Sequence of chain B:
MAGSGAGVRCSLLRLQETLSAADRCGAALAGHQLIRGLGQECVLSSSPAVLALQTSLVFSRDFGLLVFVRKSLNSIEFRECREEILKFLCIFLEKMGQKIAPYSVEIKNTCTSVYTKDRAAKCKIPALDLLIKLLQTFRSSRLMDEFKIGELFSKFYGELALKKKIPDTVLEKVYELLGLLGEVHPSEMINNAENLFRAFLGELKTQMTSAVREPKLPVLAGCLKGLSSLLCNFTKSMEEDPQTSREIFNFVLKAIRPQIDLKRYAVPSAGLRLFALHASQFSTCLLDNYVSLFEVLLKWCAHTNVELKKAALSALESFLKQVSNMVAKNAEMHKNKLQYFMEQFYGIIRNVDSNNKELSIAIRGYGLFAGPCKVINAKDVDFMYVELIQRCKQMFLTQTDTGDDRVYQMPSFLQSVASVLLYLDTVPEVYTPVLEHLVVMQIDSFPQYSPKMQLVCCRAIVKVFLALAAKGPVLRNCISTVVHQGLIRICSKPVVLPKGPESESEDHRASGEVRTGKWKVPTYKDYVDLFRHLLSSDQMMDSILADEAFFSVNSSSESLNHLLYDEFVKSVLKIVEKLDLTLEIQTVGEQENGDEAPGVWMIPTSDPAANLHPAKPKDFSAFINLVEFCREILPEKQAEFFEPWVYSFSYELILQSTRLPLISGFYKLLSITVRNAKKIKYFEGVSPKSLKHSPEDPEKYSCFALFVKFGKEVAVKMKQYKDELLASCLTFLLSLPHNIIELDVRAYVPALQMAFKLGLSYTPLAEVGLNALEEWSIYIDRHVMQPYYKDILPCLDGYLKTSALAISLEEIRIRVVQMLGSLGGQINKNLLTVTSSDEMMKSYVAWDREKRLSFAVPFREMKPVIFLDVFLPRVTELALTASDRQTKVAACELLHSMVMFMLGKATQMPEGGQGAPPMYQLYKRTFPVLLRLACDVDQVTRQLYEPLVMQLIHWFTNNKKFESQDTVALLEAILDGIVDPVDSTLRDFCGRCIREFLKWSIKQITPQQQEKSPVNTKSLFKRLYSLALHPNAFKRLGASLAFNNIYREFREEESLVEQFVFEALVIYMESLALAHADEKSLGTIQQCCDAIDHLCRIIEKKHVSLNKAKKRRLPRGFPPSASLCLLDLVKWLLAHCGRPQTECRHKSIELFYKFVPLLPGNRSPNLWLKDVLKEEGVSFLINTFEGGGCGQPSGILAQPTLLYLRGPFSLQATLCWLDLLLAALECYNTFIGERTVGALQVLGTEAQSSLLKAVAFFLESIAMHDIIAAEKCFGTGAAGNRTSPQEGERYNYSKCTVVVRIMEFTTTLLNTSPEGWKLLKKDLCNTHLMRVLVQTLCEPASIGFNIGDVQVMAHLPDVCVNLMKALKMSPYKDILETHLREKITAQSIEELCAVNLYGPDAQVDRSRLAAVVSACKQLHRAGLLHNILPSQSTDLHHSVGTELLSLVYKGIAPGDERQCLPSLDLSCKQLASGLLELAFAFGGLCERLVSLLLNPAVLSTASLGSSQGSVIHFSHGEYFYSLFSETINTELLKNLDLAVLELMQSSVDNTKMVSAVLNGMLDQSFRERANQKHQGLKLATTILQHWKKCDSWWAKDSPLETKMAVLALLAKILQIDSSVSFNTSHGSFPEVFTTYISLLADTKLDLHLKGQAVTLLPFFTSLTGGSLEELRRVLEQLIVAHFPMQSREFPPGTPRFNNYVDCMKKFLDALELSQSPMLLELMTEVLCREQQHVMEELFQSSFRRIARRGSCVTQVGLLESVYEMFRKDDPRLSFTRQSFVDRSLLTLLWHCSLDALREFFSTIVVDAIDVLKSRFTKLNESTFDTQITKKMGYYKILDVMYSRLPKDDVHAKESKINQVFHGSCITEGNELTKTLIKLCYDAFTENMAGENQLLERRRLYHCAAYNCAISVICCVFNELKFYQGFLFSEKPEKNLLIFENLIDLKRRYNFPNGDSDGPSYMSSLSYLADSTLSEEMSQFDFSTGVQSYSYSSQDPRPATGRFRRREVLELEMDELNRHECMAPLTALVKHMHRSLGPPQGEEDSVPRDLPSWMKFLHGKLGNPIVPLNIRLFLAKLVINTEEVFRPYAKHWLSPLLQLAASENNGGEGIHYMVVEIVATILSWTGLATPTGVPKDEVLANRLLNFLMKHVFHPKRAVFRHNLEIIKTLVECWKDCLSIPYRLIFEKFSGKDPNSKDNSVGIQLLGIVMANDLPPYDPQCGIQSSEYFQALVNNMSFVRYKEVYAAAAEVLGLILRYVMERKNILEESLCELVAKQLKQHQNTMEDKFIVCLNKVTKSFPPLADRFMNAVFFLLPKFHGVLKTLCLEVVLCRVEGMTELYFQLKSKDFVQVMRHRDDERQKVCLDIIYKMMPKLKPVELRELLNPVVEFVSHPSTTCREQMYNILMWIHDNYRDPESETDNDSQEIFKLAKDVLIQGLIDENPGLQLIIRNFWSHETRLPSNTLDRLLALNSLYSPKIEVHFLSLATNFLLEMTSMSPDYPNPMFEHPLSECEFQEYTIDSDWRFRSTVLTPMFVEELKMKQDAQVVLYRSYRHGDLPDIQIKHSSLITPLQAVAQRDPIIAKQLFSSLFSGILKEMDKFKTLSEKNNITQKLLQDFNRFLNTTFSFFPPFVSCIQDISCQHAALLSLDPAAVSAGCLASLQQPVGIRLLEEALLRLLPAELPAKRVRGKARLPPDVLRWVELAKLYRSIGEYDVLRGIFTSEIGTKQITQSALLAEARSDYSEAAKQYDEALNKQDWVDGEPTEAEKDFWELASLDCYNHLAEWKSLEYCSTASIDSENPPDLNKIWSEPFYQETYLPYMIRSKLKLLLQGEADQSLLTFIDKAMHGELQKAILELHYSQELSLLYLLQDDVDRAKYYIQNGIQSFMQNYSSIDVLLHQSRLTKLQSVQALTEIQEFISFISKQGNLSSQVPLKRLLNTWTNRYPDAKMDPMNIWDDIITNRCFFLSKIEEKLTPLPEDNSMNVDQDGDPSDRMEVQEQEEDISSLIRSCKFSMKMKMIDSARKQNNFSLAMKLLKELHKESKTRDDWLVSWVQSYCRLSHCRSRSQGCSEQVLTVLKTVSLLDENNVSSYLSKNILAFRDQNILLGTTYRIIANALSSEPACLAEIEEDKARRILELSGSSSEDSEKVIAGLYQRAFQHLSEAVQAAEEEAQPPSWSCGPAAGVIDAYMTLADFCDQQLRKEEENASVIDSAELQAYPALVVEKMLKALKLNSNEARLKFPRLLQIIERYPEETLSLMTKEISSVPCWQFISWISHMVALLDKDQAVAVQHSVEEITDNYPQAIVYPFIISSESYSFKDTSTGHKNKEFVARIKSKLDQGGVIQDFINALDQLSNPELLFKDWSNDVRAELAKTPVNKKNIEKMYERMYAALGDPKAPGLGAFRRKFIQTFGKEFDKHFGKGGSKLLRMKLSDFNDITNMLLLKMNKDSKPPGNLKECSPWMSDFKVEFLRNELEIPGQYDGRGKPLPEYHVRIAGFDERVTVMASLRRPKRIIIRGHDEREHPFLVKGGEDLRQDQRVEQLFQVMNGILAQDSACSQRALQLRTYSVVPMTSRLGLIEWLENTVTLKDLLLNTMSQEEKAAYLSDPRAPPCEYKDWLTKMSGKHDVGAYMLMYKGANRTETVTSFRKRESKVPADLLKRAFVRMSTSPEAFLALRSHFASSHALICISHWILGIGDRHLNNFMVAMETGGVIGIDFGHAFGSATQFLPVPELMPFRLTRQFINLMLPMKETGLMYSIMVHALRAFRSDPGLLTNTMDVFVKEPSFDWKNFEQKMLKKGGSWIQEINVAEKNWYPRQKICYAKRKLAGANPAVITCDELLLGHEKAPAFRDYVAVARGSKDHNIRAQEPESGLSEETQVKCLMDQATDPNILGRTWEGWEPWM

Sequence of chain A:
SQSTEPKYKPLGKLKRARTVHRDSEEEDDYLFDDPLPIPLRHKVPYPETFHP

These two protein chains interact to form a complex.

Contacts between the two chains:
Residue E3007 in chain B is in contact with residue I399 in chain A (closest heavy-atom distance 3.9 Å).
Residue A3017 in chain B interacts with residue K404 in chain A (closest heavy-atom distance 4.0 Å).
Residue K3264 in chain B is in contact with residue E388 in chain A (closest heavy-atom distance 4.0 Å).
Residue L3306 in chain B contacts residue D394 in chain A (closest heavy-atom distance 3.5 Å).
Residue Y3090 in chain B contacts residue Y369 in chain A (closest heavy-atom distance 3.1 Å).
Residue F3035 in chain B interacts with residue P413 in chain A (closest heavy-atom distance 3.6 Å).
Residue Q3093 in chain B is in contact with residue L375 in chain A (closest heavy-atom distance 3.4 Å).
Residue M3256 in chain B contacts residue P396 in chain A (closest heavy-atom distance 3.5 Å).
Residue C3014 in chain B interacts with residue R402 in chain A (closest heavy-atom distance 3.5 Å).
Residue Q3059 in chain B contacts residue G373 in chain A (closest heavy-atom distance 2.9 Å).
Residue K3264 in chain B interacts with residue D389 in chain A (closest heavy-atom distance 3.0 Å).
Residue H3263 in chain B is in contact with residue D390 in chain A (closest heavy-atom distance 3.9 Å).
Residue K2970 in chain B interacts with residue P400 in chain A (closest heavy-atom distance 3.9 Å).
Residue Q3059 in chain B contacts residue L375 in chain A (closest heavy-atom distance 3.1 Å).
Residue Y3090 in chain B interacts with residue L372 in chain A (closest heavy-atom distance 3.9 Å).
Residue Y3002 in chain B is in contact with residue R402 in chain A (closest heavy-atom distance 3.5 Å).
Residue Q3093 in chain B interacts with residue L372 in chain A (closest heavy-atom distance 3.0 Å).
Residue Y3013 in chain B interacts with residue R402 in chain A (closest heavy-atom distance 3.1 Å).
Residue C3014 in chain B contacts residue K404 in chain A (closest heavy-atom distance 3.8 Å).
Residue W3276 in chain B contacts residue D394 in chain A (closest heavy-atom distance 3.5 Å).
Residue H3263 in chain B is in contact with residue Y391 in chain A (closest heavy-atom distance 3.1 Å).
Residue H3263 in chain B contacts residue D389 in chain A (closest heavy-atom distance 3.6 Å).
Residue A3057 in chain B contacts residue R379 in chain A (closest heavy-atom distance 3.5 Å).
Residue Q3093 in chain B contacts residue R377 in chain A (closest heavy-atom distance 3.2 Å).
Residue Y3013 in chain B contacts residue K404 in chain A (closest heavy-atom distance 2.7 Å).
Residue D3095 in chain B is in contact with residue K370 in chain A (closest heavy-atom distance 3.4 Å).
Residue L3092 in chain B contacts residue R377 in chain A (closest heavy-atom distance 3.0 Å).
Residue Y3280 in chain B is in contact with residue D394 in chain A (closest heavy-atom distance 2.5 Å).
Residue K3260 in chain B is in contact with residue D389 in chain A (closest heavy-atom distance 2.7 Å).
Residue D3066 in chain B contacts residue L372 in chain A (closest heavy-atom distance 3.6 Å).
Residue D3094 in chain B contacts residue R377 in chain A (closest heavy-atom distance 3.1 Å).
Residue N2977 in chain B is in contact with residue H403 in chain A (closest heavy-atom distance 3.0 Å).
Residue E3033 in chain B contacts residue T410 in chain A (closest heavy-atom distance 4.0 Å).
Residue M3256 in chain B interacts with residue D394 in chain A (closest heavy-atom distance 4.0 Å).
Residue K3260 in chain B interacts with residue D395 in chain A (closest heavy-atom distance 2.8 Å).
Residue L3062 in chain B is in contact with residue L375 in chain A (closest heavy-atom distance 3.9 Å).
Residue D3095 in chain B interacts with residue L372 in chain A (closest heavy-atom distance 3.2 Å).
Residue K3302 in chain B interacts with residue D394 in chain A (closest heavy-atom distance 3.2 Å).
Residue S3018 in chain B is in contact with residue P406 in chain A (closest heavy-atom distance 3.9 Å).
Residue S3021 in chain B interacts with residue P408 in chain A (closest heavy-atom distance 3.6 Å).
Residue D2973 in chain B interacts with residue K404 in chain A (closest heavy-atom distance 2.7 Å).
Residue Y3013 in chain B is in contact with residue H403 in chain A (closest heavy-atom distance 3.8 Å).
Residue R3098 in chain B is in contact with residue K370 in chain A (closest heavy-atom distance 4.0 Å).
Residue I3019 in chain B contacts residue P408 in chain A (closest heavy-atom distance 4.1 Å).
Residue D2973 in chain B is in contact with residue H403 in chain A (closest heavy-atom distance 4.2 Å).
Residue L2976 in chain B contacts residue K404 in chain A (closest heavy-atom distance 3.4 Å).
Residue K3264 in chain B is in contact with residue S385 in chain A (closest heavy-atom distance 3.4 Å).
Residue K3267 in chain B is in contact with residue D390 in chain A (closest heavy-atom distance 2.8 Å).
Residue Q3059 in chain B is in contact with residue K374 in chain A (closest heavy-atom distance 3.3 Å).
Residue Y3090 in chain B contacts residue K370 in chain A (closest heavy-atom distance 3.4 Å).
Residue Q3093 in chain B contacts residue K374 in chain A (closest heavy-atom distance 2.9 Å).
Residue Y3002 in chain B contacts residue I399 in chain A (closest heavy-atom distance 3.7 Å).
Residue S3010 in chain B is in contact with residue R402 in chain A (closest heavy-atom distance 3.3 Å).
Residue D3066 in chain B contacts residue P371 in chain A (closest heavy-atom distance 4.0 Å).
Residue Y3036 in chain B contacts residue P413 in chain A (closest heavy-atom distance 3.6 Å).
Residue Y3036 in chain B interacts with residue T410 in chain A (closest heavy-atom distance 3.0 Å).
Residue K3302 in chain B interacts with residue F393 in chain A (closest heavy-atom distance 3.0 Å).
Residue R3098 in chain B interacts with residue K368 in chain A (closest heavy-atom distance 2.7 Å).
Residue K3009 in chain B contacts residue R402 in chain A (closest heavy-atom distance 4.1 Å).
Residue R3098 in chain B contacts residue Y369 in chain A (closest heavy-atom distance 3.1 Å).